Sequence of the first protein:
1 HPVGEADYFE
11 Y

Interface contacts:
Residue F33 in the second protein contacts residue H1 in the first protein (closest heavy-atom distance 4.9 Å).
Residue N63 in the second protein is in contact with residue P2 in the first protein (closest heavy-atom distance 3.2 Å).
Residue Y74 in the second protein contacts residue Y11 in the first protein (closest heavy-atom distance 3.8 Å).
Residue W147 in the second protein contacts residue E10 in the first protein (closest heavy-atom distance 2.4 Å).
Residue Y7 in the second protein contacts residue H1 in the first protein (closest heavy-atom distance 2.9 Å).
Residue Y99 in the second protein interacts with residue V3 in the first protein (closest heavy-atom distance 3.4 Å).
Residue I66 in the second protein is in contact with residue P2 in the first protein (closest heavy-atom distance 3.5 Å).
Residue Y171 in the second protein is in contact with residue H1 in the first protein (closest heavy-atom distance 2.6 Å).
Residue K146 in the second protein contacts residue Y8 in the first protein (closest heavy-atom distance 4.1 Å).
Residue I66 in the second protein is in contact with residue V3 in the first protein (closest heavy-atom distance 3.4 Å).
Residue S77 in the second protein contacts residue Y11 in the first protein (closest heavy-atom distance 3.0 Å).
Residue S116 in the second protein contacts residue Y11 in the first protein (closest heavy-atom distance 2.6 Å).
Residue Y9 in the second protein is in contact with residue P2 in the first protein (closest heavy-atom distance 4.5 Å).
Residue T143 in the second protein interacts with residue Y11 in the first protein (closest heavy-atom distance 2.4 Å).
Residue Q155 in the second protein contacts residue A6 in the first protein (closest heavy-atom distance 4.3 Å).
Residue W147 in the second protein interacts with residue F9 in the first protein (closest heavy-atom distance 3.1 Å).
Residue Y84 in the second protein is in contact with residue Y11 in the first protein (closest heavy-atom distance 2.5 Å).
Residue T73 in the second protein contacts residue E5 in the first protein (closest heavy-atom distance 4.7 Å).
Residue W147 in the second protein is in contact with residue Y8 in the first protein (closest heavy-atom distance 4.8 Å).
Residue Q155 in the second protein interacts with residue V3 in the first protein (closest heavy-atom distance 4.7 Å).
Residue I66 in the second protein is in contact with residue G4 in the first protein (closest heavy-atom distance 4.0 Å).
Residue Q96 in the second protein contacts residue Y11 in the first protein (closest heavy-atom distance 4.8 Å).
Residue A150 in the second protein interacts with residue D7 in the first protein (closest heavy-atom distance 4.2 Å).
Residue I66 in the second protein contacts residue E5 in the first protein (closest heavy-atom distance 4.8 Å).
Residue Y159 in the second protein is in contact with residue H1 in the first protein (closest heavy-atom distance 2.5 Å).
Residue W147 in the second protein is in contact with residue Y11 in the first protein (closest heavy-atom distance 3.7 Å).
Residue Q155 in the second protein interacts with residue F9 in the first protein (closest heavy-atom distance 3.9 Å).
Residue Y99 in the second protein contacts residue P2 in the first protein (closest heavy-atom distance 3.5 Å).
Residue N80 in the second protein interacts with residue Y11 in the first protein (closest heavy-atom distance 2.9 Å).
Residue W167 in the second protein contacts residue H1 in the first protein (closest heavy-atom distance 3.4 Å).
Residue A150 in the second protein contacts residue F9 in the first protein (closest heavy-atom distance 3.9 Å).
Residue Y123 in the second protein interacts with residue Y11 in the first protein (closest heavy-atom distance 3.7 Å).
Residue A150 in the second protein is in contact with residue Y8 in the first protein (closest heavy-atom distance 3.5 Å).
Residue Y9 in the second protein interacts with residue E5 in the first protein (closest heavy-atom distance 4.5 Å).
Residue L163 in the second protein interacts with residue H1 in the first protein (closest heavy-atom distance 4.7 Å).
Residue I95 in the second protein interacts with residue Y11 in the first protein (closest heavy-atom distance 3.1 Å).
Residue K146 in the second protein contacts residue Y11 in the first protein (closest heavy-atom distance 3.0 Å).
Residue R97 in the second protein interacts with residue Y11 in the first protein (closest heavy-atom distance 3.4 Å).
Residue Y159 in the second protein interacts with residue P2 in the first protein (closest heavy-atom distance 3.9 Å).
Residue N63 in the second protein is in contact with residue H1 in the first protein (closest heavy-atom distance 3.9 Å).
Residue N70 in the second protein interacts with residue E5 in the first protein (closest heavy-atom distance 2.7 Å).
Residue I66 in the second protein is in contact with residue H1 in the first protein (closest heavy-atom distance 4.4 Å).
Residue Y7 in the second protein is in contact with residue P2 in the first protein (closest heavy-atom distance 3.4 Å).
Residue N80 in the second protein is in contact with residue E10 in the first protein (closest heavy-atom distance 4.2 Å).
Residue Y59 in the second protein contacts residue P2 in the first protein (closest heavy-atom distance 4.7 Å).
Residue Y74 in the second protein contacts residue E5 in the first protein (closest heavy-atom distance 3.0 Å).
Residue Y59 in the second protein contacts residue H1 in the first protein (closest heavy-atom distance 3.2 Å).
Residue R62 in the second protein is in contact with residue H1 in the first protein (closest heavy-atom distance 3.1 Å).
Residue S77 in the second protein is in contact with residue E10 in the first protein (closest heavy-atom distance 3.5 Å).
Residue R97 in the second protein contacts residue E5 in the first protein (closest heavy-atom distance 3.7 Å).
Residue Y159 in the second protein is in contact with residue V3 in the first protein (closest heavy-atom distance 3.5 Å).
Residue M5 in the second protein is in contact with residue H1 in the first protein (closest heavy-atom distance 3.7 Å).
Residue Y9 in the second protein contacts residue V3 in the first protein (closest heavy-atom distance 4.5 Å).
Residue L156 in the second protein contacts residue V3 in the first protein (closest heavy-atom distance 4.4 Å).
Residue V152 in the second protein is in contact with residue F9 in the first protein (closest heavy-atom distance 3.6 Å).
Residue F67 in the second protein contacts residue P2 in the first protein (closest heavy-atom distance 3.4 Å).
Residue K146 in the second protein interacts with residue E10 in the first protein (closest heavy-atom distance 4.1 Å).
Residue E76 in the second protein is in contact with residue E10 in the first protein (closest heavy-atom distance 3.8 Å).
Residue T73 in the second protein interacts with residue E10 in the first protein (closest heavy-atom distance 4.3 Å).
Residue L81 in the second protein is in contact with residue Y11 in the first protein (closest heavy-atom distance 3.4 Å).

Sequence of the second protein:
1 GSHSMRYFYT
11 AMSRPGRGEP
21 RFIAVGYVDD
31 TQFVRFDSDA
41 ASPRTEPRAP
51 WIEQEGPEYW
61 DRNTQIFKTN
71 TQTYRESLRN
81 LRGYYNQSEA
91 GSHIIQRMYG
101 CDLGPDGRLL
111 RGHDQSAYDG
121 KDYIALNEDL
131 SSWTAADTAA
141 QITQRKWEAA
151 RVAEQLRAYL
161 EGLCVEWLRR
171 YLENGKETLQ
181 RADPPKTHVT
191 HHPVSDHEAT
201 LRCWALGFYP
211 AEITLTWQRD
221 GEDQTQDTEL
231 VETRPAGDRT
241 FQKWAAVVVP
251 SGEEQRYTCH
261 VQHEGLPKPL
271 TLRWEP

This data describes a binding interaction between two proteins.